Sequence of protein 2:
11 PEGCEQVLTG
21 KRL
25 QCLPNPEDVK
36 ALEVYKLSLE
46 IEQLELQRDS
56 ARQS

Sequence of protein 1:
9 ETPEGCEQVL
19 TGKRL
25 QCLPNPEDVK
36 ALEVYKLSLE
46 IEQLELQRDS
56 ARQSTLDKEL

These two protein chains interact to form a complex.

Contacts between the two chains:
Residue L37 in protein 1 contacts residue V17 in protein 2 (closest heavy-atom distance 3.7 Å).
Residue E50 in protein 1 interacts with residue Y40 in protein 2 (closest heavy-atom distance 2.4 Å).
Residue V33 in protein 1 contacts residue V17 in protein 2 (closest heavy-atom distance 4.0 Å).
Residue L42 in protein 1 contacts residue E38 in protein 2 (closest heavy-atom distance 3.8 Å).
Residue E45 in protein 1 is in contact with residue K41 in protein 2 (closest heavy-atom distance 3.3 Å).
Residue L23 in protein 1 contacts residue G13 in protein 2 (closest heavy-atom distance 4.0 Å).
Residue L42 in protein 1 contacts residue K41 in protein 2 (closest heavy-atom distance 3.6 Å).
Residue L37 in protein 1 contacts residue Q16 in protein 2 (closest heavy-atom distance 3.8 Å).
Residue I46 in protein 1 is in contact with residue L44 in protein 2 (closest heavy-atom distance 3.7 Å).
Residue R53 in protein 1 is in contact with residue E47 in protein 2 (closest heavy-atom distance 3.1 Å).
Residue C26 in protein 1 contacts residue P11 in protein 2 (closest heavy-atom distance 5.0 Å).
Residue R53 in protein 1 is in contact with residue Y40 in protein 2 (closest heavy-atom distance 4.5 Å).
Residue Y40 in protein 1 is in contact with residue L23 in protein 2 (closest heavy-atom distance 4.0 Å).
Residue Q25 in protein 1 interacts with residue P11 in protein 2 (closest heavy-atom distance 5.0 Å).
Residue E38 in protein 1 contacts residue K34 in protein 2 (closest heavy-atom distance 3.5 Å).
Residue Y40 in protein 1 is in contact with residue Q16 in protein 2 (closest heavy-atom distance 3.7 Å).
Residue Q52 in protein 1 contacts residue Q48 in protein 2 (closest heavy-atom distance 2.9 Å).
Residue L49 in protein 1 is in contact with residue Q48 in protein 2 (closest heavy-atom distance 3.7 Å).
Residue L42 in protein 1 is in contact with residue K34 in protein 2 (closest heavy-atom distance 4.2 Å).
Residue I46 in protein 1 is in contact with residue Y40 in protein 2 (closest heavy-atom distance 3.8 Å).
Residue E50 in protein 1 interacts with residue L44 in protein 2 (closest heavy-atom distance 4.1 Å).
Residue R53 in protein 1 is in contact with residue L44 in protein 2 (closest heavy-atom distance 3.8 Å).
Residue V39 in protein 1 contacts residue L23 in protein 2 (closest heavy-atom distance 3.6 Å).
Residue L27 in protein 1 is in contact with residue K21 in protein 2 (closest heavy-atom distance 4.0 Å).
Residue C26 in protein 1 is in contact with residue V17 in protein 2 (closest heavy-atom distance 4.0 Å).
Residue L49 in protein 1 contacts residue L44 in protein 2 (closest heavy-atom distance 4.2 Å).
Residue V39 in protein 1 contacts residue G20 in protein 2 (closest heavy-atom distance 4.1 Å).
Residue L49 in protein 1 is in contact with residue K41 in protein 2 (closest heavy-atom distance 4.1 Å).
Residue S43 in protein 1 interacts with residue L37 in protein 2 (closest heavy-atom distance 4.7 Å).
Residue A36 in protein 1 interacts with residue G20 in protein 2 (closest heavy-atom distance 3.2 Å).
Residue I46 in protein 1 contacts residue L37 in protein 2 (closest heavy-atom distance 3.7 Å).
Residue C26 in protein 1 is in contact with residue G13 in protein 2 (closest heavy-atom distance 4.4 Å).
Residue A36 in protein 1 contacts residue K21 in protein 2 (closest heavy-atom distance 3.7 Å).
Residue I46 in protein 1 is in contact with residue K41 in protein 2 (closest heavy-atom distance 4.0 Å).
Residue Y40 in protein 1 interacts with residue G20 in protein 2 (closest heavy-atom distance 3.9 Å).
Residue V39 in protein 1 interacts with residue V33 in protein 2 (closest heavy-atom distance 4.3 Å).
Residue V39 in protein 1 contacts residue L37 in protein 2 (closest heavy-atom distance 3.7 Å).
Residue S43 in protein 1 interacts with residue L23 in protein 2 (closest heavy-atom distance 3.9 Å).
Residue L42 in protein 1 is in contact with residue L37 in protein 2 (closest heavy-atom distance 4.1 Å).
Residue L23 in protein 1 contacts residue V17 in protein 2 (closest heavy-atom distance 4.8 Å).
Residue A36 in protein 1 contacts residue V17 in protein 2 (closest heavy-atom distance 3.5 Å).
Residue Y40 in protein 1 is in contact with residue T19 in protein 2 (closest heavy-atom distance 3.8 Å).
Residue L27 in protein 1 contacts residue V17 in protein 2 (closest heavy-atom distance 3.6 Å).
Residue L49 in protein 1 interacts with residue E45 in protein 2 (closest heavy-atom distance 4.0 Å).
Residue C26 in protein 1 interacts with residue C14 in protein 2 (closest heavy-atom distance 2.0 Å).
Residue V39 in protein 1 is in contact with residue K34 in protein 2 (closest heavy-atom distance 3.9 Å).